The following describes two proteins that form a bound complex.

Sequence of protein 2:
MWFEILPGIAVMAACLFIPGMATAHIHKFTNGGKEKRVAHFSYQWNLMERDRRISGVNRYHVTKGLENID

Sequence of protein 1:
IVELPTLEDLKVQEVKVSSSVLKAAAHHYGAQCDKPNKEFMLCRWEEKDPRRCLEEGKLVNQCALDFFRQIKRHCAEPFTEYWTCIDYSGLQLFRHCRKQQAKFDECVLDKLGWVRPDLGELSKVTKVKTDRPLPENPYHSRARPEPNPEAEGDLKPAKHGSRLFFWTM

Contacts between the two chains:
Residue S22 in protein 1 is in contact with residue R50 in protein 2 (closest heavy-atom distance 4.0 Å).
Residue D90 in protein 1 contacts residue H61 in protein 2 (closest heavy-atom distance 4.8 Å).
Residue F82 in protein 1 contacts residue L66 in protein 2 (closest heavy-atom distance 3.5 Å).
Residue K19 in protein 1 is in contact with residue R50 in protein 2 (closest heavy-atom distance 4.4 Å).
Residue V24 in protein 1 is in contact with residue L66 in protein 2 (closest heavy-atom distance 4.6 Å).
Residue S21 in protein 1 is in contact with residue I54 in protein 2 (closest heavy-atom distance 4.7 Å).
Residue S21 in protein 1 is in contact with residue V62 in protein 2 (closest heavy-atom distance 4.5 Å).
Residue V24 in protein 1 is in contact with residue T63 in protein 2 (closest heavy-atom distance 4.6 Å).
Residue S92 in protein 1 is in contact with residue K34 in protein 2 (closest heavy-atom distance 4.4 Å).
Residue I74 in protein 1 is in contact with residue L66 in protein 2 (closest heavy-atom distance 4.5 Å).
Residue S23 in protein 1 interacts with residue T63 in protein 2 (closest heavy-atom distance 3.9 Å).
Residue V24 in protein 1 contacts residue K64 in protein 2 (closest heavy-atom distance 4.2 Å).
Residue K75 in protein 1 interacts with residue I69 in protein 2 (closest heavy-atom distance 3.2 Å).
Residue S23 in protein 1 is in contact with residue R37 in protein 2 (closest heavy-atom distance 4.7 Å).
Residue S92 in protein 1 is in contact with residue K36 in protein 2 (closest heavy-atom distance 4.7 Å).
Residue V20 in protein 1 is in contact with residue G65 in protein 2 (closest heavy-atom distance 4.5 Å).
Residue W86 in protein 1 contacts residue T63 in protein 2 (closest heavy-atom distance 3.4 Å).
Residue V20 in protein 1 contacts residue I54 in protein 2 (closest heavy-atom distance 4.7 Å).
Residue S21 in protein 1 interacts with residue T63 in protein 2 (closest heavy-atom distance 3.0 Å).
Residue K19 in protein 1 interacts with residue I54 in protein 2 (closest heavy-atom distance 3.2 Å).
Residue V18 in protein 1 contacts residue I54 in protein 2 (closest heavy-atom distance 4.3 Å).
Residue L25 in protein 1 is in contact with residue R50 in protein 2 (closest heavy-atom distance 3.8 Å).
Residue V20 in protein 1 contacts residue L66 in protein 2 (closest heavy-atom distance 4.9 Å).
Residue A79 in protein 1 contacts residue L66 in protein 2 (closest heavy-atom distance 4.6 Å).
Residue K75 in protein 1 is in contact with residue D70 in protein 2 (closest heavy-atom distance 2.3 Å).
Residue W86 in protein 1 is in contact with residue G65 in protein 2 (closest heavy-atom distance 4.3 Å).
Residue Y91 in protein 1 is in contact with residue G33 in protein 2 (closest heavy-atom distance 3.1 Å).
Residue K19 in protein 1 is in contact with residue N68 in protein 2 (closest heavy-atom distance 2.6 Å).
Residue S22 in protein 1 contacts residue L47 in protein 2 (closest heavy-atom distance 3.2 Å).
Residue G93 in protein 1 interacts with residue K36 in protein 2 (closest heavy-atom distance 3.1 Å).
Residue Y91 in protein 1 contacts residue E35 in protein 2 (closest heavy-atom distance 3.1 Å).
Residue G93 in protein 1 is in contact with residue R37 in protein 2 (closest heavy-atom distance 3.2 Å).
Residue V20 in protein 1 is in contact with residue K64 in protein 2 (closest heavy-atom distance 4.0 Å).
Residue G93 in protein 1 interacts with residue E35 in protein 2 (closest heavy-atom distance 2.9 Å).
Residue Q95 in protein 1 is in contact with residue R37 in protein 2 (closest heavy-atom distance 3.0 Å).
Residue K19 in protein 1 contacts residue K64 in protein 2 (closest heavy-atom distance 4.6 Å).
Residue R72 in protein 1 contacts residue D70 in protein 2 (closest heavy-atom distance 5.0 Å).
Residue Y91 in protein 1 is in contact with residue K28 in protein 2 (closest heavy-atom distance 3.3 Å).
Residue D90 in protein 1 interacts with residue R37 in protein 2 (closest heavy-atom distance 3.7 Å).
Residue S92 in protein 1 is in contact with residue E35 in protein 2 (closest heavy-atom distance 3.1 Å).
Residue F71 in protein 1 interacts with residue L66 in protein 2 (closest heavy-atom distance 3.6 Å).
Residue G93 in protein 1 interacts with residue K34 in protein 2 (closest heavy-atom distance 4.2 Å).
Residue S21 in protein 1 is in contact with residue R50 in protein 2 (closest heavy-atom distance 4.2 Å).
Residue V24 in protein 1 contacts residue G65 in protein 2 (closest heavy-atom distance 4.4 Å).
Residue R72 in protein 1 contacts residue I69 in protein 2 (closest heavy-atom distance 3.2 Å).
Residue S21 in protein 1 contacts residue K64 in protein 2 (closest heavy-atom distance 2.7 Å).
Residue V20 in protein 1 interacts with residue N68 in protein 2 (closest heavy-atom distance 4.5 Å).
Residue V20 in protein 1 interacts with residue I69 in protein 2 (closest heavy-atom distance 4.5 Å).
Residue K75 in protein 1 is in contact with residue E67 in protein 2 (closest heavy-atom distance 3.8 Å).
Residue V20 in protein 1 contacts residue R50 in protein 2 (closest heavy-atom distance 2.9 Å).
Residue L94 in protein 1 contacts residue V38 in protein 2 (closest heavy-atom distance 4.0 Å).
Residue Y91 in protein 1 contacts residue K34 in protein 2 (closest heavy-atom distance 2.8 Å).
Residue D90 in protein 1 contacts residue K34 in protein 2 (closest heavy-atom distance 2.9 Å).
Residue V18 in protein 1 contacts residue R50 in protein 2 (closest heavy-atom distance 3.5 Å).
Residue K75 in protein 1 is in contact with residue L66 in protein 2 (closest heavy-atom distance 2.6 Å).
Residue K75 in protein 1 contacts residue N68 in protein 2 (closest heavy-atom distance 5.0 Å).
Residue S21 in protein 1 is in contact with residue G65 in protein 2 (closest heavy-atom distance 4.8 Å).
Residue G93 in protein 1 is in contact with residue V38 in protein 2 (closest heavy-atom distance 3.6 Å).
Residue K19 in protein 1 is in contact with residue I69 in protein 2 (closest heavy-atom distance 4.5 Å).
Residue D90 in protein 1 interacts with residue T63 in protein 2 (closest heavy-atom distance 3.2 Å).